Contacts between the two chains:
Residue V124 in chain B interacts with residue L8 in chain A (closest heavy-atom distance 4.4 Å).
Residue V95 in chain B is in contact with residue L8 in chain A (closest heavy-atom distance 3.9 Å).
Residue V92 in chain B is in contact with residue I11 in chain A (closest heavy-atom distance 3.7 Å).
Residue V117 in chain B is in contact with residue L16 in chain A (closest heavy-atom distance 3.8 Å).
Residue F108 in chain B is in contact with residue L16 in chain A (closest heavy-atom distance 4.2 Å).
Residue K121 in chain B interacts with residue I12 in chain A (closest heavy-atom distance 3.7 Å).
Residue K103 in chain B is in contact with residue A15 in chain A (closest heavy-atom distance 3.0 Å).
Residue Q96 in chain B is in contact with residue I11 in chain A (closest heavy-atom distance 4.5 Å).
Residue V95 in chain B contacts residue I12 in chain A (closest heavy-atom distance 3.7 Å).
Residue K103 in chain B is in contact with residue L16 in chain A (closest heavy-atom distance 3.3 Å).
Residue Q96 in chain B interacts with residue A15 in chain A (closest heavy-atom distance 4.3 Å).
Residue K121 in chain B contacts residue E9 in chain A (closest heavy-atom distance 2.9 Å).
Residue V95 in chain B interacts with residue I11 in chain A (closest heavy-atom distance 4.0 Å).
Residue T99 in chain B contacts residue L16 in chain A (closest heavy-atom distance 3.7 Å).
Residue L120 in chain B contacts residue I12 in chain A (closest heavy-atom distance 3.6 Å).
Residue K121 in chain B contacts residue L8 in chain A (closest heavy-atom distance 3.7 Å).
Residue E100 in chain B contacts residue A15 in chain A (closest heavy-atom distance 4.3 Å).
Residue V117 in chain B interacts with residue R13 in chain A (closest heavy-atom distance 3.7 Å).
Residue T99 in chain B is in contact with residue I12 in chain A (closest heavy-atom distance 4.1 Å).
Residue Q116 in chain B interacts with residue L16 in chain A (closest heavy-atom distance 3.6 Å).
Residue L113 in chain B interacts with residue L16 in chain A (closest heavy-atom distance 4.0 Å).
Residue T99 in chain B contacts residue A15 in chain A (closest heavy-atom distance 3.5 Å).
Residue V117 in chain B interacts with residue E9 in chain A (closest heavy-atom distance 3.9 Å).
Residue K103 in chain B interacts with residue M17 in chain A (closest heavy-atom distance 4.3 Å).
Residue H125 in chain B contacts residue L8 in chain A (closest heavy-atom distance 3.5 Å).
Residue L120 in chain B interacts with residue L16 in chain A (closest heavy-atom distance 4.2 Å).
Residue V117 in chain B is in contact with residue I12 in chain A (closest heavy-atom distance 4.3 Å).
Residue N114 in chain B is in contact with residue R13 in chain A (closest heavy-atom distance 2.7 Å).
Residue L113 in chain B is in contact with residue R13 in chain A (closest heavy-atom distance 3.5 Å).

The following describes two proteins that form a bound complex.

Sequence of chain B:
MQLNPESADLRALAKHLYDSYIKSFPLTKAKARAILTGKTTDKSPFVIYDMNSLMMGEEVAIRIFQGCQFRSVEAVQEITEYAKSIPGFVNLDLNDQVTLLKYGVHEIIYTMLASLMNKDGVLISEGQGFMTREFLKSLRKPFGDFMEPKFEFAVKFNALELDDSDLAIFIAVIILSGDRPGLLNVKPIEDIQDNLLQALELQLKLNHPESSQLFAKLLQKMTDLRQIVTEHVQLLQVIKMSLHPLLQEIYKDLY

Sequence of chain A:
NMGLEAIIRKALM